Sequence of chain A:
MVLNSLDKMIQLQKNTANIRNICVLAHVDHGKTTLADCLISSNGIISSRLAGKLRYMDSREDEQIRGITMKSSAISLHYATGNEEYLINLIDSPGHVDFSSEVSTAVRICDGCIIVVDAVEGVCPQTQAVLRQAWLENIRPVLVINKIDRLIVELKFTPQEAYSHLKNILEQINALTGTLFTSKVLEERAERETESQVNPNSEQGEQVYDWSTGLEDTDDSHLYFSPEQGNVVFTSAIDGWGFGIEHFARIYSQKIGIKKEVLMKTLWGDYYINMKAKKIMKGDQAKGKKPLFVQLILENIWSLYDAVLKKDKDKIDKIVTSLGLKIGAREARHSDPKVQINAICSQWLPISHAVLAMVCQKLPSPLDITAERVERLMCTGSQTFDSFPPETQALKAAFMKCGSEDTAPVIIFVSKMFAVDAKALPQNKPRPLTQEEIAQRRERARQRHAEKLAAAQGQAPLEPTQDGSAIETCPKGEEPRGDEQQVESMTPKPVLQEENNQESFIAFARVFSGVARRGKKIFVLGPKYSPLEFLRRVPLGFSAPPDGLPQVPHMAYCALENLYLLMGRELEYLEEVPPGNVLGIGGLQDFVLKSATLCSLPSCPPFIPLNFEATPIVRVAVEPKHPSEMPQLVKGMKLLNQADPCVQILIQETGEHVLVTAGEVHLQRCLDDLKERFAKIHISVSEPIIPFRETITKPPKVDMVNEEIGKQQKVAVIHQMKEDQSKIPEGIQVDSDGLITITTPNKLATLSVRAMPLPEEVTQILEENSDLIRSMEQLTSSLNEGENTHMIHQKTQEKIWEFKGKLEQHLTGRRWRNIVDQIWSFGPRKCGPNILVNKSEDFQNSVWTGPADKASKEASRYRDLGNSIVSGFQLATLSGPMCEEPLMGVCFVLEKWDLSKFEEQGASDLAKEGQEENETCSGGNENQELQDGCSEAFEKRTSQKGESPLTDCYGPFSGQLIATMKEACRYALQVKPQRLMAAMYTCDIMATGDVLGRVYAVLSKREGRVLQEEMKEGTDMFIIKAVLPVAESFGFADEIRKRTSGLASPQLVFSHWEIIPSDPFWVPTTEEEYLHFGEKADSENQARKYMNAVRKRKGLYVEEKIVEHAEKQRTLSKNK

Contacts between the two chains:
Residue H334 in chain A contacts residue H45 in chain B (closest heavy-atom distance 3.1 Å).
Residue T473 in chain A interacts with residue E136 in chain B (closest heavy-atom distance 3.4 Å).
Residue V339 in chain A is in contact with residue M1 in chain B (closest heavy-atom distance 4.0 Å).
Residue G458 in chain A is in contact with residue E172 in chain B (closest heavy-atom distance 3.0 Å).
Residue P492 in chain A interacts with residue D171 in chain B (closest heavy-atom distance 3.5 Å).
Residue L462 in chain A contacts residue Q140 in chain B (closest heavy-atom distance 3.6 Å).
Residue Q497 in chain A interacts with residue T165 in chain B (closest heavy-atom distance 3.2 Å).
Residue P480 in chain A contacts residue Q178 in chain B (closest heavy-atom distance 3.8 Å).
Residue Q486 in chain A interacts with residue Q157 in chain B (closest heavy-atom distance 3.1 Å).
Residue E463 in chain A interacts with residue D169 in chain B (closest heavy-atom distance 3.0 Å).
Residue K493 in chain A contacts residue Q170 in chain B (closest heavy-atom distance 2.9 Å).
Residue K493 in chain A contacts residue S166 in chain B (closest heavy-atom distance 3.2 Å).
Residue M490 in chain A interacts with residue I221 in chain B (closest heavy-atom distance 3.8 Å).
Residue S469 in chain A contacts residue V137 in chain B (closest heavy-atom distance 3.2 Å).
Residue L50 in chain A is in contact with residue S220 in chain B (closest heavy-atom distance 3.1 Å).
Residue R333 in chain A interacts with residue H45 in chain B (closest heavy-atom distance 2.9 Å).
Residue Q497 in chain A is in contact with residue S166 in chain B (closest heavy-atom distance 3.6 Å).
Residue V339 in chain A is in contact with residue E219 in chain B (closest heavy-atom distance 3.2 Å).
Residue M490 in chain A interacts with residue V182 in chain B (closest heavy-atom distance 3.4 Å).
Residue M490 in chain A contacts residue P180 in chain B (closest heavy-atom distance 3.7 Å).
Residue K493 in chain A interacts with residue I167 in chain B (closest heavy-atom distance 3.9 Å).
Residue S469 in chain A interacts with residue E126 in chain B (closest heavy-atom distance 2.6 Å).
Residue E463 in chain A interacts with residue E172 in chain B (closest heavy-atom distance 3.0 Å).
Residue H334 in chain A interacts with residue T203 in chain B (closest heavy-atom distance 3.2 Å).
Residue R49 in chain A is in contact with residue L224 in chain B (closest heavy-atom distance 3.6 Å).
Residue R49 in chain A contacts residue A223 in chain B (closest heavy-atom distance 4.0 Å).
Residue A454 in chain A is in contact with residue S175 in chain B (closest heavy-atom distance 3.5 Å).
Residue H449 in chain A interacts with residue D171 in chain B (closest heavy-atom distance 3.2 Å).
Residue M490 in chain A interacts with residue Q157 in chain B (closest heavy-atom distance 3.6 Å).
Residue H449 in chain A interacts with residue S175 in chain B (closest heavy-atom distance 3.4 Å).
Residue S469 in chain A is in contact with residue F138 in chain B (closest heavy-atom distance 3.9 Å).
Residue Q486 in chain A interacts with residue S220 in chain B (closest heavy-atom distance 3.5 Å).
Residue T465 in chain A contacts residue R139 in chain B (closest heavy-atom distance 3.9 Å).
Residue H334 in chain A contacts residue R41 in chain B (closest heavy-atom distance 3.4 Å).
Residue G482 in chain A contacts residue P180 in chain B (closest heavy-atom distance 4.0 Å).
Residue R431 in chain A contacts residue I167 in chain B (closest heavy-atom distance 3.9 Å).
Residue K53 in chain A is in contact with residue S216 in chain B (closest heavy-atom distance 3.5 Å).
Residue H334 in chain A contacts residue W202 in chain B (closest heavy-atom distance 3.7 Å).
Residue H334 in chain A interacts with residue L42 in chain B (closest heavy-atom distance 4.0 Å).
Residue T491 in chain A interacts with residue P180 in chain B (closest heavy-atom distance 3.6 Å).
Residue L462 in chain A interacts with residue L176 in chain B (closest heavy-atom distance 4.0 Å).
Residue P494 in chain A contacts residue L181 in chain B (closest heavy-atom distance 3.4 Å).
Residue S469 in chain A interacts with residue R123 in chain B (closest heavy-atom distance 2.8 Å).
Residue Q459 in chain A interacts with residue S175 in chain B (closest heavy-atom distance 3.5 Å).
Residue D336 in chain A is in contact with residue M1 in chain B (closest heavy-atom distance 3.3 Å).
Residue K338 in chain A interacts with residue A2 in chain B (closest heavy-atom distance 3.8 Å).
Residue P475 in chain A interacts with residue L176 in chain B (closest heavy-atom distance 3.9 Å).
Residue L54 in chain A interacts with residue T213 in chain B (closest heavy-atom distance 3.1 Å).
Residue P475 in chain A interacts with residue F138 in chain B (closest heavy-atom distance 3.5 Å).
Residue K493 in chain A is in contact with residue D171 in chain B (closest heavy-atom distance 3.1 Å).
Residue E463 in chain A interacts with residue Q140 in chain B (closest heavy-atom distance 3.2 Å).
Residue L462 in chain A is in contact with residue E172 in chain B (closest heavy-atom distance 3.6 Å).
Residue P480 in chain A interacts with residue S175 in chain B (closest heavy-atom distance 4.0 Å).
Residue L54 in chain A contacts residue S216 in chain B (closest heavy-atom distance 4.0 Å).
Residue T473 in chain A is in contact with residue F138 in chain B (closest heavy-atom distance 3.9 Å).
Residue E472 in chain A interacts with residue R123 in chain B (closest heavy-atom distance 3.5 Å).
Residue S335 in chain A is in contact with residue M1 in chain B (closest heavy-atom distance 3.9 Å).
Residue Q486 in chain A interacts with residue I221 in chain B (closest heavy-atom distance 3.2 Å).
Residue K493 in chain A interacts with residue T165 in chain B (closest heavy-atom distance 3.5 Å).
Residue Q486 in chain A interacts with residue A223 in chain B (closest heavy-atom distance 3.6 Å).

Sequence of chain B:
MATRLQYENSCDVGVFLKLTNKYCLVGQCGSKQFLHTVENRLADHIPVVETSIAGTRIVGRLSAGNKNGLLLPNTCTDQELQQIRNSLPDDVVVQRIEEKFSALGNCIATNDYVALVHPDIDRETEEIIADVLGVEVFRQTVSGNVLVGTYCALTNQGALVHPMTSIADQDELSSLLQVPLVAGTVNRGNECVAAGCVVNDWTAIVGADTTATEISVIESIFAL

These two protein chains interact to form a complex.